Interface contacts:
Residue R2 in protein 1 is in contact with residue K65 in protein 2 (closest heavy-atom distance 4.1 Å).
Residue P5 in protein 1 interacts with residue F46 in protein 2 (closest heavy-atom distance 4.1 Å).
Residue Y66 in protein 1 interacts with residue P5 in protein 2 (closest heavy-atom distance 3.5 Å).
Residue G1 in protein 1 is in contact with residue K41 in protein 2 (closest heavy-atom distance 3.2 Å).
Residue N4 in protein 1 contacts residue V67 in protein 2 (closest heavy-atom distance 2.9 Å).
Residue T45 in protein 1 contacts residue P5 in protein 2 (closest heavy-atom distance 3.5 Å).
Residue K65 in protein 1 contacts residue R2 in protein 2 (closest heavy-atom distance 3.8 Å).
Residue K65 in protein 1 contacts residue I7 in protein 2 (closest heavy-atom distance 4.3 Å).
Residue E43 in protein 1 interacts with residue F3 in protein 2 (closest heavy-atom distance 2.9 Å).
Residue F3 in protein 1 is in contact with residue K65 in protein 2 (closest heavy-atom distance 3.3 Å).
Residue F3 in protein 1 interacts with residue V67 in protein 2 (closest heavy-atom distance 3.9 Å).
Residue P5 in protein 1 contacts residue T45 in protein 2 (closest heavy-atom distance 3.3 Å).
Residue Y66 in protein 1 interacts with residue F6 in protein 2 (closest heavy-atom distance 4.4 Å).
Residue K65 in protein 1 contacts residue F3 in protein 2 (closest heavy-atom distance 3.3 Å).
Residue F3 in protein 1 is in contact with residue A62 in protein 2 (closest heavy-atom distance 3.5 Å).
Residue V12 in protein 1 contacts residue F3 in protein 2 (closest heavy-atom distance 4.1 Å).
Residue V67 in protein 1 contacts residue F3 in protein 2 (closest heavy-atom distance 3.9 Å).
Residue V67 in protein 1 contacts residue P5 in protein 2 (closest heavy-atom distance 4.1 Å).
Residue N4 in protein 1 is in contact with residue T45 in protein 2 (closest heavy-atom distance 3.8 Å).
Residue N4 in protein 1 contacts residue Y66 in protein 2 (closest heavy-atom distance 3.3 Å).
Residue F47 in protein 1 is in contact with residue P5 in protein 2 (closest heavy-atom distance 3.6 Å).
Residue H8 in protein 1 is in contact with residue Y66 in protein 2 (closest heavy-atom distance 3.1 Å).
Residue F3 in protein 1 interacts with residue G64 in protein 2 (closest heavy-atom distance 3.1 Å).
Residue F3 in protein 1 interacts with residue Y66 in protein 2 (closest heavy-atom distance 4.3 Å).
Residue P5 in protein 1 is in contact with residue F47 in protein 2 (closest heavy-atom distance 3.8 Å).
Residue T45 in protein 1 is in contact with residue F3 in protein 2 (closest heavy-atom distance 3.0 Å).
Residue Y66 in protein 1 interacts with residue N4 in protein 2 (closest heavy-atom distance 3.4 Å).
Residue K65 in protein 1 contacts residue N4 in protein 2 (closest heavy-atom distance 3.2 Å).
Residue Q10 in protein 1 contacts residue F3 in protein 2 (closest heavy-atom distance 3.7 Å).
Residue P5 in protein 1 interacts with residue V67 in protein 2 (closest heavy-atom distance 4.5 Å).
Residue G1 in protein 1 is in contact with residue E43 in protein 2 (closest heavy-atom distance 2.9 Å).
Residue E42 in protein 1 contacts residue F3 in protein 2 (closest heavy-atom distance 3.5 Å).
Residue G1 in protein 1 contacts residue E42 in protein 2 (closest heavy-atom distance 2.9 Å).
Residue F6 in protein 1 is in contact with residue F47 in protein 2 (closest heavy-atom distance 3.9 Å).
Residue I7 in protein 1 contacts residue Y66 in protein 2 (closest heavy-atom distance 3.3 Å).
Residue F3 in protein 1 interacts with residue V12 in protein 2 (closest heavy-atom distance 4.3 Å).
Residue T45 in protein 1 is in contact with residue N4 in protein 2 (closest heavy-atom distance 3.5 Å).
Residue A62 in protein 1 interacts with residue F3 in protein 2 (closest heavy-atom distance 3.5 Å).
Residue E43 in protein 1 is in contact with residue G1 in protein 2 (closest heavy-atom distance 2.9 Å).
Residue Y66 in protein 1 interacts with residue I7 in protein 2 (closest heavy-atom distance 3.4 Å).
Residue F3 in protein 1 contacts residue T45 in protein 2 (closest heavy-atom distance 3.0 Å).
Residue K63 in protein 1 interacts with residue Y66 in protein 2 (closest heavy-atom distance 3.9 Å).
Residue F3 in protein 1 interacts with residue E42 in protein 2 (closest heavy-atom distance 3.5 Å).
Residue F3 in protein 1 contacts residue E43 in protein 2 (closest heavy-atom distance 2.8 Å).
Residue I7 in protein 1 interacts with residue V67 in protein 2 (closest heavy-atom distance 4.0 Å).
Residue F47 in protein 1 is in contact with residue F6 in protein 2 (closest heavy-atom distance 3.8 Å).
Residue Y66 in protein 1 interacts with residue K63 in protein 2 (closest heavy-atom distance 3.9 Å).
Residue G64 in protein 1 is in contact with residue F3 in protein 2 (closest heavy-atom distance 3.3 Å).
Residue E42 in protein 1 is in contact with residue G1 in protein 2 (closest heavy-atom distance 2.8 Å).
Residue F3 in protein 1 is in contact with residue Q10 in protein 2 (closest heavy-atom distance 3.6 Å).
Residue F6 in protein 1 interacts with residue Y66 in protein 2 (closest heavy-atom distance 3.2 Å).
Residue R2 in protein 1 is in contact with residue E43 in protein 2 (closest heavy-atom distance 3.4 Å).
Residue V44 in protein 1 contacts residue F3 in protein 2 (closest heavy-atom distance 3.6 Å).
Residue E43 in protein 1 contacts residue R2 in protein 2 (closest heavy-atom distance 3.3 Å).
Residue F3 in protein 1 is in contact with residue V44 in protein 2 (closest heavy-atom distance 3.7 Å).
Residue V67 in protein 1 is in contact with residue N4 in protein 2 (closest heavy-atom distance 3.0 Å).
Residue G64 in protein 1 interacts with residue Y66 in protein 2 (closest heavy-atom distance 3.5 Å).
Residue T45 in protein 1 contacts residue F6 in protein 2 (closest heavy-atom distance 4.5 Å).
Residue N4 in protein 1 is in contact with residue K65 in protein 2 (closest heavy-atom distance 2.9 Å).
Residue K41 in protein 1 interacts with residue G1 in protein 2 (closest heavy-atom distance 3.4 Å).

The following describes two proteins that form a bound complex.

Sequence of protein 2:
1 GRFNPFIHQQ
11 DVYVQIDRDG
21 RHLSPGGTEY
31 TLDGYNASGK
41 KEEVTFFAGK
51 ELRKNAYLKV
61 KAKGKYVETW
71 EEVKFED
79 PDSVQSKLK

Sequence of protein 1:
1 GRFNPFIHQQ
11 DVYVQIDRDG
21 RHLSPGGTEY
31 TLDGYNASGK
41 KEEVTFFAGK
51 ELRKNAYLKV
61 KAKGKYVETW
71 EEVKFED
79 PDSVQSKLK